Sequence of chain A:
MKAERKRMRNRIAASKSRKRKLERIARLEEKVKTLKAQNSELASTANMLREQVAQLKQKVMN

This data describes a binding interaction between two proteins.

Sequence of chain B:
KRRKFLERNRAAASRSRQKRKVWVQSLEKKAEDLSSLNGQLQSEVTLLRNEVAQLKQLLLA

Residue-level contacts at the interface:
Residue N39 in chain A is in contact with residue N38 in chain B (closest heavy-atom distance 4.0 Å).
Residue K59 in chain A interacts with residue L60 in chain B (closest heavy-atom distance 3.7 Å).
Residue Q38 in chain A interacts with residue Q42 in chain B (closest heavy-atom distance 4.0 Å).
Residue V53 in chain A is in contact with residue E51 in chain B (closest heavy-atom distance 3.7 Å).
Residue V60 in chain A is in contact with residue L60 in chain B (closest heavy-atom distance 3.8 Å).
Residue V32 in chain A is in contact with residue K30 in chain B (closest heavy-atom distance 3.8 Å).
Residue I25 in chain A is in contact with residue R20 in chain B (closest heavy-atom distance 3.2 Å).
Residue L35 in chain A contacts residue A31 in chain B (closest heavy-atom distance 3.5 Å).
Residue V60 in chain A contacts residue L55 in chain B (closest heavy-atom distance 4.2 Å).
Residue L56 in chain A contacts residue V52 in chain B (closest heavy-atom distance 4.1 Å).
Residue V53 in chain A contacts residue V52 in chain B (closest heavy-atom distance 4.7 Å).
Residue E29 in chain A interacts with residue W23 in chain B (closest heavy-atom distance 4.1 Å).
Residue L42 in chain A contacts residue V45 in chain B (closest heavy-atom distance 4.4 Å).
Residue K36 in chain A contacts residue K30 in chain B (closest heavy-atom distance 4.2 Å).
Residue Q38 in chain A contacts residue N38 in chain B (closest heavy-atom distance 3.5 Å).
Residue L28 in chain A contacts residue A31 in chain B (closest heavy-atom distance 4.0 Å).
Residue L49 in chain A is in contact with residue V52 in chain B (closest heavy-atom distance 3.9 Å).
Residue V60 in chain A is in contact with residue L59 in chain B (closest heavy-atom distance 3.1 Å).
Residue A46 in chain A is in contact with residue L48 in chain B (closest heavy-atom distance 3.9 Å).
Residue L35 in chain A is in contact with residue N38 in chain B (closest heavy-atom distance 4.5 Å).
Residue K36 in chain A contacts residue L34 in chain B (closest heavy-atom distance 3.5 Å).
Residue V32 in chain A interacts with residue A31 in chain B (closest heavy-atom distance 4.1 Å).
Residue N39 in chain A is in contact with residue L41 in chain B (closest heavy-atom distance 3.6 Å).
Residue L35 in chain A contacts residue L34 in chain B (closest heavy-atom distance 3.2 Å).
Residue E29 in chain A is in contact with residue L27 in chain B (closest heavy-atom distance 4.0 Å).
Residue R24 in chain A is in contact with residue E28 in chain B (closest heavy-atom distance 3.0 Å).
Residue L56 in chain A is in contact with residue K56 in chain B (closest heavy-atom distance 3.3 Å).
Residue L42 in chain A is in contact with residue N38 in chain B (closest heavy-atom distance 4.3 Å).
Residue L49 in chain A contacts residue R49 in chain B (closest heavy-atom distance 3.2 Å).
Residue A46 in chain A contacts residue V45 in chain B (closest heavy-atom distance 4.5 Å).
Residue V32 in chain A contacts residue L34 in chain B (closest heavy-atom distance 4.0 Å).
Residue R24 in chain A interacts with residue V24 in chain B (closest heavy-atom distance 4.6 Å).
Residue K57 in chain A is in contact with residue L55 in chain B (closest heavy-atom distance 4.9 Å).
Residue L42 in chain A interacts with residue L41 in chain B (closest heavy-atom distance 3.6 Å).
Residue A43 in chain A interacts with residue L41 in chain B (closest heavy-atom distance 3.2 Å).
Residue L56 in chain A interacts with residue L55 in chain B (closest heavy-atom distance 3.7 Å).
Residue L49 in chain A contacts residue L48 in chain B (closest heavy-atom distance 3.9 Å).
Residue N39 in chain A contacts residue L37 in chain B (closest heavy-atom distance 4.2 Å).
Residue L42 in chain A is in contact with residue Q42 in chain B (closest heavy-atom distance 3.8 Å).
Residue N39 in chain A contacts residue L34 in chain B (closest heavy-atom distance 5.0 Å).
Residue V32 in chain A contacts residue L27 in chain B (closest heavy-atom distance 4.3 Å).
Residue L49 in chain A interacts with residue V45 in chain B (closest heavy-atom distance 3.8 Å).
Residue I25 in chain A contacts residue V24 in chain B (closest heavy-atom distance 4.9 Å).
Residue R50 in chain A is in contact with residue L48 in chain B (closest heavy-atom distance 3.6 Å).
Residue L35 in chain A is in contact with residue S35 in chain B (closest heavy-atom distance 3.0 Å).
Residue T45 in chain A interacts with residue V45 in chain B (closest heavy-atom distance 3.9 Å).
Residue L28 in chain A contacts residue L27 in chain B (closest heavy-atom distance 2.9 Å).
Residue L22 in chain A interacts with residue R20 in chain B (closest heavy-atom distance 3.4 Å).
Residue L28 in chain A is in contact with residue E28 in chain B (closest heavy-atom distance 3.6 Å).
Residue V53 in chain A is in contact with residue L48 in chain B (closest heavy-atom distance 4.7 Å).
Residue Q52 in chain A contacts residue V52 in chain B (closest heavy-atom distance 4.1 Å).
Residue L56 in chain A contacts residue L60 in chain B (closest heavy-atom distance 4.7 Å).